Sequence of chain A:
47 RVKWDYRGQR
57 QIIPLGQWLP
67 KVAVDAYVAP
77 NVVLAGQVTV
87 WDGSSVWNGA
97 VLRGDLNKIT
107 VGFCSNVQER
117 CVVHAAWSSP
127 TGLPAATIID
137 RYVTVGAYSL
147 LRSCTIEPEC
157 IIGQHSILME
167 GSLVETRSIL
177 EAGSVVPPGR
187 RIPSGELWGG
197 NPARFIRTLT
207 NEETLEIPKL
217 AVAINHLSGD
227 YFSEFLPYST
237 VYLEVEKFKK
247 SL

Residue-level contacts at the interface:
Residue W455 in chain B contacts residue Y138 in chain A (closest heavy-atom distance 3.2 Å).
Residue T383 in chain B contacts residue D88 in chain A (closest heavy-atom distance 3.5 Å).
Residue K382 in chain B interacts with residue Y138 in chain A (closest heavy-atom distance 3.5 Å).
Residue Y458 in chain B contacts residue D88 in chain A (closest heavy-atom distance 4.7 Å).
Residue L457 in chain B is in contact with residue W87 in chain A (closest heavy-atom distance 3.4 Å).
Residue T383 in chain B is in contact with residue F109 in chain A (closest heavy-atom distance 4.3 Å).
Residue W455 in chain B interacts with residue R137 in chain A (closest heavy-atom distance 3.7 Å).
Residue W455 in chain B contacts residue F109 in chain A (closest heavy-atom distance 4.9 Å).
Residue L457 in chain B is in contact with residue F109 in chain A (closest heavy-atom distance 4.1 Å).
Residue K382 in chain B is in contact with residue F109 in chain A (closest heavy-atom distance 3.7 Å).
Residue L457 in chain B interacts with residue D88 in chain A (closest heavy-atom distance 3.1 Å).

These two protein chains interact to form a complex.

Sequence of chain B:
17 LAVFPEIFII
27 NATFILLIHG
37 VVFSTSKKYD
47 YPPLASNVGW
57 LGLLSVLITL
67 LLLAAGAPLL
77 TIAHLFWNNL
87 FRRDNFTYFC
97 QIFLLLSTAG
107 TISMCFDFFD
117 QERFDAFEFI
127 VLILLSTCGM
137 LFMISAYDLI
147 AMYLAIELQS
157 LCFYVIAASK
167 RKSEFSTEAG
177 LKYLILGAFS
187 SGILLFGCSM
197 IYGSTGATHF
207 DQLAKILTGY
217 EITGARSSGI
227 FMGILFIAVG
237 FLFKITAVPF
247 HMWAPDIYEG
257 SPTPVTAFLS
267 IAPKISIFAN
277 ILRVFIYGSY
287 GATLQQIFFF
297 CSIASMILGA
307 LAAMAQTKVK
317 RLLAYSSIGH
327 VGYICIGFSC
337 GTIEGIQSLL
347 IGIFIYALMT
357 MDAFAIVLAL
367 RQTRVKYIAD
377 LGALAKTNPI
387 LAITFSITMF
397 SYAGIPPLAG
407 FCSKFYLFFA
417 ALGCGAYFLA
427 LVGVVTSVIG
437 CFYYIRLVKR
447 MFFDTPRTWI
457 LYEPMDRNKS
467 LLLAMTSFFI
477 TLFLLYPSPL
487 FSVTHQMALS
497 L